Sequence of chain A:
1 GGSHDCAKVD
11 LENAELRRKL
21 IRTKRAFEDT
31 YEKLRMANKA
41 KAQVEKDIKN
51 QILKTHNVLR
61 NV

These two protein chains interact to form a complex.

Contacts between the two chains:
Residue E45 in chain A contacts residue L57 in chain B (closest heavy-atom distance 3.8 Å).
Residue Q51 in chain A interacts with residue L53 in chain B (closest heavy-atom distance 4.3 Å).
Residue I48 in chain A is in contact with residue L57 in chain B (closest heavy-atom distance 3.6 Å).
Residue I52 in chain A is in contact with residue A50 in chain B (closest heavy-atom distance 4.3 Å).
Residue I52 in chain A is in contact with residue L57 in chain B (closest heavy-atom distance 3.9 Å).
Residue I48 in chain A contacts residue L56 in chain B (closest heavy-atom distance 3.6 Å).
Residue L59 in chain A interacts with residue T43 in chain B (closest heavy-atom distance 4.2 Å).
Residue L59 in chain A contacts residue L46 in chain B (closest heavy-atom distance 3.9 Å).
Residue T55 in chain A interacts with residue A50 in chain B (closest heavy-atom distance 3.9 Å).
Residue T55 in chain A contacts residue L46 in chain B (closest heavy-atom distance 3.9 Å).
Residue V62 in chain A contacts residue C39 in chain B (closest heavy-atom distance 4.8 Å).
Residue I52 in chain A interacts with residue L53 in chain B (closest heavy-atom distance 3.7 Å).
Residue K49 in chain A is in contact with residue L57 in chain B (closest heavy-atom distance 4.8 Å).
Residue I52 in chain A contacts residue N54 in chain B (closest heavy-atom distance 3.2 Å).
Residue L59 in chain A contacts residue E47 in chain B (closest heavy-atom distance 4.0 Å).
Residue I48 in chain A contacts residue L53 in chain B (closest heavy-atom distance 3.5 Å).
Residue V58 in chain A contacts residue L46 in chain B (closest heavy-atom distance 4.7 Å).
Residue E45 in chain A interacts with residue L56 in chain B (closest heavy-atom distance 4.2 Å).
Residue H56 in chain A contacts residue A50 in chain B (closest heavy-atom distance 3.6 Å).

Sequence of chain B:
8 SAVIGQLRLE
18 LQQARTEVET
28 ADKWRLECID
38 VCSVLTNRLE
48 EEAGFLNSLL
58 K